This data describes a binding interaction between two proteins.

Interface contacts:
Residue S307 in chain A interacts with residue V21 in chain B (closest heavy-atom distance 4.7 Å).
Residue S307 in chain A interacts with residue V20 in chain B (closest heavy-atom distance 2.7 Å).
Residue D308 in chain A interacts with residue V20 in chain B (closest heavy-atom distance 4.1 Å).

Sequence of chain B:
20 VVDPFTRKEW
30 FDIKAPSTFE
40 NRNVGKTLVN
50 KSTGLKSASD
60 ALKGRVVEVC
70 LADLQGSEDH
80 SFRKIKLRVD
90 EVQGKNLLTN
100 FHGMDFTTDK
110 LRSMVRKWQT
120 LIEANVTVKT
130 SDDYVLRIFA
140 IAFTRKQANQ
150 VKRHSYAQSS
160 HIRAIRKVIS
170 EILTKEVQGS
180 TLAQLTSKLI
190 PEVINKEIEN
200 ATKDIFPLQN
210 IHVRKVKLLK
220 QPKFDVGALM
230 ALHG

Sequence of chain A:
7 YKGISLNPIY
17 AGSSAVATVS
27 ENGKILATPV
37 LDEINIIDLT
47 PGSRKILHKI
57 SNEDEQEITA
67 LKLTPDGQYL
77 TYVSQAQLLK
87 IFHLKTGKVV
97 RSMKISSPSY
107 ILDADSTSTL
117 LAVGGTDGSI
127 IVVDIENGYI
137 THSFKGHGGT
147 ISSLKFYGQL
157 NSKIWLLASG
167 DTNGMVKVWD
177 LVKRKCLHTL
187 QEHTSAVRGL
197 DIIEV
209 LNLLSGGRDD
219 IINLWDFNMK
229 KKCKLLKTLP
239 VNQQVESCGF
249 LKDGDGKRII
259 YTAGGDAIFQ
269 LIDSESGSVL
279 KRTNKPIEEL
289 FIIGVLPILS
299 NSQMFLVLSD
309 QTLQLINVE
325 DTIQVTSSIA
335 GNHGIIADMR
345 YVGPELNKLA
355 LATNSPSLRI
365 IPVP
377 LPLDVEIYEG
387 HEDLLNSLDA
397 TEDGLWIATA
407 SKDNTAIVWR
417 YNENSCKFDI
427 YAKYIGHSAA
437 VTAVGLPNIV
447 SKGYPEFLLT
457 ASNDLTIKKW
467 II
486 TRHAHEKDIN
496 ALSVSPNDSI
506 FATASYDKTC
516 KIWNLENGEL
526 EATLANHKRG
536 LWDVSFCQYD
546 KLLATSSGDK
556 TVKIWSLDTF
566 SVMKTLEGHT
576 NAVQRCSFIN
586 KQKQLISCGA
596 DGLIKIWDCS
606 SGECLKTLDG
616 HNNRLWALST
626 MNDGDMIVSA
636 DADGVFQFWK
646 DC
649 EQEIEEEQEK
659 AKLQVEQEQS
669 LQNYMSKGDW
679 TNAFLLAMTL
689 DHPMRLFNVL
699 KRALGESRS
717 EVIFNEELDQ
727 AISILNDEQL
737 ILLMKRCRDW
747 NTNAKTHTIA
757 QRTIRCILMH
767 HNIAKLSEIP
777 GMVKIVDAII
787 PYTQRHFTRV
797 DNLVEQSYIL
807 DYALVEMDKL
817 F